Sequence of protein 1:
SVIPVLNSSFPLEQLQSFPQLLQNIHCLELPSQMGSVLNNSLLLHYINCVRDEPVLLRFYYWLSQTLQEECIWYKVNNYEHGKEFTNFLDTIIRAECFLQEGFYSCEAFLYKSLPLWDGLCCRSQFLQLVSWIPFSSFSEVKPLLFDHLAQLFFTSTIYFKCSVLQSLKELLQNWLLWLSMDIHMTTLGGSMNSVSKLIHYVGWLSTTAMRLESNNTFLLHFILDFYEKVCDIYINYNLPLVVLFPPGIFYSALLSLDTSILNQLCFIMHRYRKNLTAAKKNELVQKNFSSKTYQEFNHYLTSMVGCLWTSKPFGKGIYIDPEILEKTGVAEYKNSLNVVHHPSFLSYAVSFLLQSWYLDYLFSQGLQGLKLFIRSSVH

Sequence of protein 2:
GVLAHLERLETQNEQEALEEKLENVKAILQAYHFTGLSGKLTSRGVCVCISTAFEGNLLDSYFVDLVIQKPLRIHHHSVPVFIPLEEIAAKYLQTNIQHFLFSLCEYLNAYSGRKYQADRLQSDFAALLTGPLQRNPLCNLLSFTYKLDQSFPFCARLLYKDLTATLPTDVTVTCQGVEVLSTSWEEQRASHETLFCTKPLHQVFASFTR

This data describes a binding interaction between two proteins.

Residue-level contacts at the interface:
Residue R452 in protein 1 is in contact with residue L21 in protein 2 (closest heavy-atom distance 4.0 Å).
Residue Y488 in protein 1 is in contact with residue E25 in protein 2 (closest heavy-atom distance 3.2 Å).
Residue S453 in protein 1 interacts with residue L18 in protein 2 (closest heavy-atom distance 3.2 Å).
Residue Y488 in protein 1 contacts residue L24 in protein 2 (closest heavy-atom distance 4.3 Å).
Residue Y488 in protein 1 is in contact with residue L21 in protein 2 (closest heavy-atom distance 4.2 Å).
Residue S453 in protein 1 is in contact with residue A19 in protein 2 (closest heavy-atom distance 4.9 Å).
Residue S453 in protein 1 is in contact with residue E22 in protein 2 (closest heavy-atom distance 3.0 Å).
Residue S492 in protein 1 interacts with residue L18 in protein 2 (closest heavy-atom distance 3.9 Å).
Residue S492 in protein 1 is in contact with residue L21 in protein 2 (closest heavy-atom distance 3.8 Å).